Contacts between the two chains:
Residue G22 in chain B contacts residue P6 in chain A (closest heavy-atom distance 3.6 Å).
Residue I20 in chain B interacts with residue S8 in chain A (closest heavy-atom distance 2.9 Å).
Residue I20 in chain B interacts with residue I10 in chain A (closest heavy-atom distance 4.0 Å).
Residue T21 in chain B is in contact with residue L5 in chain A (closest heavy-atom distance 3.7 Å).
Residue T21 in chain B is in contact with residue P6 in chain A (closest heavy-atom distance 2.6 Å).
Residue V70 in chain B contacts residue S8 in chain A (closest heavy-atom distance 3.7 Å).
Residue I20 in chain B interacts with residue P6 in chain A (closest heavy-atom distance 3.9 Å).
Residue I20 in chain B is in contact with residue T7 in chain A (closest heavy-atom distance 3.2 Å).
Residue V70 in chain B interacts with residue I10 in chain A (closest heavy-atom distance 3.9 Å).
Residue G17 in chain B interacts with residue I10 in chain A (closest heavy-atom distance 3.0 Å).
Residue L73 in chain B is in contact with residue I10 in chain A (closest heavy-atom distance 3.8 Å).
Residue H26 in chain B interacts with residue L5 in chain A (closest heavy-atom distance 4.0 Å).
Residue S74 in chain B interacts with residue I10 in chain A (closest heavy-atom distance 4.0 Å).
Residue V28 in chain B interacts with residue L5 in chain A (closest heavy-atom distance 4.1 Å).
Residue H26 in chain B is in contact with residue R4 in chain A (closest heavy-atom distance 3.8 Å).
Residue H66 in chain B is in contact with residue T7 in chain A (closest heavy-atom distance 4.1 Å).
Residue S19 in chain B is in contact with residue S8 in chain A (closest heavy-atom distance 3.3 Å).
Residue G15 in chain B interacts with residue I10 in chain A (closest heavy-atom distance 3.6 Å).
Residue H66 in chain B interacts with residue S8 in chain A (closest heavy-atom distance 2.6 Å).
Residue I18 in chain B contacts residue S8 in chain A (closest heavy-atom distance 4.1 Å).
Residue T21 in chain B interacts with residue T7 in chain A (closest heavy-atom distance 3.7 Å).
Residue H26 in chain B contacts residue P6 in chain A (closest heavy-atom distance 3.3 Å).
Residue L16 in chain B is in contact with residue I10 in chain A (closest heavy-atom distance 2.9 Å).
Residue S19 in chain B interacts with residue T7 in chain A (closest heavy-atom distance 4.0 Å).
Residue S19 in chain B interacts with residue I10 in chain A (closest heavy-atom distance 4.7 Å).
Residue I18 in chain B interacts with residue I10 in chain A (closest heavy-atom distance 2.8 Å).
Residue G22 in chain B interacts with residue L5 in chain A (closest heavy-atom distance 4.6 Å).
Residue H66 in chain B contacts residue P6 in chain A (closest heavy-atom distance 3.5 Å).
Residue S33 in chain B contacts residue T7 in chain A (closest heavy-atom distance 3.9 Å).

These two protein chains interact to form a complex.

Sequence of chain A:
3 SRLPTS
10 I

Sequence of chain B:
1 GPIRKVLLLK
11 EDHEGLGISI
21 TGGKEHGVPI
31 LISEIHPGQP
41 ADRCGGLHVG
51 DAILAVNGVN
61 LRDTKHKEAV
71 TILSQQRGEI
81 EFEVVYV